These two protein chains interact to form a complex.

Sequence of protein 1:
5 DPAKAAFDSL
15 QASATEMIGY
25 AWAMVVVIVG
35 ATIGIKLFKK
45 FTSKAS

Sequence of protein 2:
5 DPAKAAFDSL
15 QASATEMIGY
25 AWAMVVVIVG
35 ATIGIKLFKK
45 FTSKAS

Residue-level contacts at the interface:
Residue F42 in protein 2 contacts residue L14 in protein 1 (closest heavy-atom distance 4.4 Å).
Residue F42 in protein 2 interacts with residue A10 in protein 1 (closest heavy-atom distance 3.7 Å).
Residue T46 in protein 2 is in contact with residue F11 in protein 1 (closest heavy-atom distance 3.6 Å).
Residue F42 in protein 2 contacts residue F11 in protein 1 (closest heavy-atom distance 3.8 Å).
Residue F45 in protein 2 is in contact with residue F11 in protein 1 (closest heavy-atom distance 4.4 Å).
Residue F42 in protein 2 is in contact with residue A7 in protein 1 (closest heavy-atom distance 4.6 Å).
Residue T46 in protein 2 is in contact with residue L14 in protein 1 (closest heavy-atom distance 3.7 Å).